Sequence of the first protein:
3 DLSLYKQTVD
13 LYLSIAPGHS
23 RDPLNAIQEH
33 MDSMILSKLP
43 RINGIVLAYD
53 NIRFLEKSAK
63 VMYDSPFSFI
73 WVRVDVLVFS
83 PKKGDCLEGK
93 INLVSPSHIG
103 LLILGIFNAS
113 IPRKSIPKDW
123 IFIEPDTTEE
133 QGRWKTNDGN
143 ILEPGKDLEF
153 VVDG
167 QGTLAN

Residue-level contacts at the interface:
Residue G91 in the first protein is in contact with residue Y56 in the second protein (closest heavy-atom distance 3.2 Å).
Residue R75 in the first protein is in contact with residue K13 in the second protein (closest heavy-atom distance 3.7 Å).
Residue L106 in the first protein interacts with residue V53 in the second protein (closest heavy-atom distance 3.5 Å).
Residue E90 in the first protein interacts with residue Y56 in the second protein (closest heavy-atom distance 2.7 Å).
Residue V11 in the first protein contacts residue K13 in the second protein (closest heavy-atom distance 3.9 Å).
Residue K8 in the first protein is in contact with residue S22 in the second protein (closest heavy-atom distance 4.1 Å).
Residue K8 in the first protein is in contact with residue L17 in the second protein (closest heavy-atom distance 3.0 Å).
Residue L49 in the first protein interacts with residue Y29 in the second protein (closest heavy-atom distance 3.0 Å).
Residue L6 in the first protein is in contact with residue L17 in the second protein (closest heavy-atom distance 4.1 Å).
Residue A50 in the first protein contacts residue L26 in the second protein (closest heavy-atom distance 4.3 Å).
Residue L38 in the first protein is in contact with residue S45 in the second protein (closest heavy-atom distance 3.6 Å).
Residue Y51 in the first protein interacts with residue Y29 in the second protein (closest heavy-atom distance 3.1 Å).
Residue I108 in the first protein contacts residue V53 in the second protein (closest heavy-atom distance 3.9 Å).
Residue Q9 in the first protein is in contact with residue L17 in the second protein (closest heavy-atom distance 4.5 Å).
Residue A50 in the first protein interacts with residue Y29 in the second protein (closest heavy-atom distance 3.3 Å).
Residue K8 in the first protein contacts residue A21 in the second protein (closest heavy-atom distance 3.7 Å).
Residue D52 in the first protein contacts residue F25 in the second protein (closest heavy-atom distance 3.0 Å).
Residue I105 in the first protein is in contact with residue Y56 in the second protein (closest heavy-atom distance 4.6 Å).
Residue Y7 in the first protein interacts with residue S22 in the second protein (closest heavy-atom distance 4.2 Å).
Residue Q9 in the first protein interacts with residue S14 in the second protein (closest heavy-atom distance 3.8 Å).
Residue I44 in the first protein contacts residue S14 in the second protein (closest heavy-atom distance 4.2 Å).
Residue L79 in the first protein interacts with residue L26 in the second protein (closest heavy-atom distance 3.8 Å).
Residue T10 in the first protein is in contact with residue E15 in the second protein (closest heavy-atom distance 2.2 Å).
Residue I37 in the first protein is in contact with residue Y29 in the second protein (closest heavy-atom distance 3.2 Å).
Residue Y51 in the first protein is in contact with residue I33 in the second protein (closest heavy-atom distance 3.5 Å).
Residue D12 in the first protein contacts residue R12 in the second protein (closest heavy-atom distance 2.9 Å).
Residue L38 in the first protein interacts with residue V46 in the second protein (closest heavy-atom distance 3.7 Å).
Residue L49 in the first protein interacts with residue L50 in the second protein (closest heavy-atom distance 3.1 Å).
Residue D52 in the first protein contacts residue R28 in the second protein (closest heavy-atom distance 3.6 Å).
Residue Y51 in the first protein is in contact with residue T32 in the second protein (closest heavy-atom distance 3.7 Å).
Residue L106 in the first protein interacts with residue R52 in the second protein (closest heavy-atom distance 3.7 Å).
Residue N53 in the first protein contacts residue R28 in the second protein (closest heavy-atom distance 4.1 Å).
Residue Y7 in the first protein interacts with residue L17 in the second protein (closest heavy-atom distance 3.3 Å).
Residue A50 in the first protein interacts with residue F25 in the second protein (closest heavy-atom distance 3.4 Å).
Residue K8 in the first protein contacts residue F25 in the second protein (closest heavy-atom distance 3.5 Å).
Residue G107 in the first protein is in contact with residue R52 in the second protein (closest heavy-atom distance 3.5 Å).
Residue D77 in the first protein interacts with residue F25 in the second protein (closest heavy-atom distance 3.1 Å).
Residue D12 in the first protein interacts with residue K13 in the second protein (closest heavy-atom distance 3.6 Å).
Residue D52 in the first protein contacts residue T32 in the second protein (closest heavy-atom distance 3.1 Å).
Residue L38 in the first protein is in contact with residue Q49 in the second protein (closest heavy-atom distance 3.8 Å).
Residue L106 in the first protein interacts with residue Y56 in the second protein (closest heavy-atom distance 3.5 Å).
Residue K92 in the first protein contacts residue Y56 in the second protein (closest heavy-atom distance 3.6 Å).
Residue T10 in the first protein contacts residue K13 in the second protein (closest heavy-atom distance 2.7 Å).
Residue I108 in the first protein contacts residue Q49 in the second protein (closest heavy-atom distance 3.1 Å).
Residue L104 in the first protein contacts residue Y56 in the second protein (closest heavy-atom distance 4.5 Å).
Residue L6 in the first protein interacts with residue K19 in the second protein (closest heavy-atom distance 4.7 Å).
Residue Y51 in the first protein interacts with residue F25 in the second protein (closest heavy-atom distance 3.3 Å).
Residue R43 in the first protein interacts with residue R12 in the second protein (closest heavy-atom distance 4.0 Å).
Residue L79 in the first protein is in contact with residue F25 in the second protein (closest heavy-atom distance 4.6 Å).
Residue L6 in the first protein is in contact with residue L57 in the second protein (closest heavy-atom distance 4.0 Å).
Residue I37 in the first protein contacts residue V46 in the second protein (closest heavy-atom distance 3.6 Å).
Residue L4 in the first protein contacts residue K19 in the second protein (closest heavy-atom distance 3.5 Å).
Residue D34 in the first protein contacts residue I33 in the second protein (closest heavy-atom distance 3.4 Å).
Residue W73 in the first protein is in contact with residue R12 in the second protein (closest heavy-atom distance 4.7 Å).
Residue L79 in the first protein interacts with residue S22 in the second protein (closest heavy-atom distance 3.4 Å).
Residue I108 in the first protein interacts with residue R52 in the second protein (closest heavy-atom distance 4.4 Å).
Residue L6 in the first protein interacts with residue S22 in the second protein (closest heavy-atom distance 4.0 Å).
Residue G107 in the first protein is in contact with residue Y56 in the second protein (closest heavy-atom distance 4.1 Å).
Residue I37 in the first protein contacts residue L50 in the second protein (closest heavy-atom distance 4.2 Å).
Residue T10 in the first protein interacts with residue S14 in the second protein (closest heavy-atom distance 4.5 Å).

Sequence of the second protein:
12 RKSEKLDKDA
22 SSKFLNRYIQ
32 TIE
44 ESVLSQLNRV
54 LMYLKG

These two protein chains interact to form a complex.